Contacts between the two chains:
Residue K574 in the first protein interacts with residue V13 in the second protein (closest heavy-atom distance 3.4 Å).
Residue K574 in the first protein is in contact with residue V12 in the second protein (closest heavy-atom distance 4.8 Å).
Residue A617 in the first protein interacts with residue V14 in the second protein (closest heavy-atom distance 4.4 Å).
Residue N315 in the first protein contacts residue V8 in the second protein (closest heavy-atom distance 4.9 Å).
Residue Y575 in the first protein is in contact with residue V14 in the second protein (closest heavy-atom distance 4.1 Å).
Residue K316 in the first protein contacts residue V3 in the second protein (closest heavy-atom distance 4.2 Å).
Residue Y575 in the first protein is in contact with residue V11 in the second protein (closest heavy-atom distance 4.6 Å).
Residue V576 in the first protein interacts with residue V13 in the second protein (closest heavy-atom distance 4.5 Å).
Residue Y575 in the first protein interacts with residue V12 in the second protein (closest heavy-atom distance 3.7 Å).
Residue V576 in the first protein is in contact with residue V12 in the second protein (closest heavy-atom distance 3.8 Å).
Residue K574 in the first protein contacts residue V14 in the second protein (closest heavy-atom distance 2.7 Å).
Residue G275 in the first protein contacts residue V1 in the second protein (closest heavy-atom distance 3.7 Å).
Residue N573 in the first protein interacts with residue V14 in the second protein (closest heavy-atom distance 5.0 Å).
Residue V576 in the first protein is in contact with residue V14 in the second protein (closest heavy-atom distance 4.2 Å).
Residue S277 in the first protein is in contact with residue V1 in the second protein (closest heavy-atom distance 4.3 Å).
Residue Y575 in the first protein interacts with residue V13 in the second protein (closest heavy-atom distance 3.6 Å).
Residue M318 in the first protein interacts with residue V3 in the second protein (closest heavy-atom distance 4.8 Å).
Residue T276 in the first protein is in contact with residue V1 in the second protein (closest heavy-atom distance 3.7 Å).

Sequence of the first protein:
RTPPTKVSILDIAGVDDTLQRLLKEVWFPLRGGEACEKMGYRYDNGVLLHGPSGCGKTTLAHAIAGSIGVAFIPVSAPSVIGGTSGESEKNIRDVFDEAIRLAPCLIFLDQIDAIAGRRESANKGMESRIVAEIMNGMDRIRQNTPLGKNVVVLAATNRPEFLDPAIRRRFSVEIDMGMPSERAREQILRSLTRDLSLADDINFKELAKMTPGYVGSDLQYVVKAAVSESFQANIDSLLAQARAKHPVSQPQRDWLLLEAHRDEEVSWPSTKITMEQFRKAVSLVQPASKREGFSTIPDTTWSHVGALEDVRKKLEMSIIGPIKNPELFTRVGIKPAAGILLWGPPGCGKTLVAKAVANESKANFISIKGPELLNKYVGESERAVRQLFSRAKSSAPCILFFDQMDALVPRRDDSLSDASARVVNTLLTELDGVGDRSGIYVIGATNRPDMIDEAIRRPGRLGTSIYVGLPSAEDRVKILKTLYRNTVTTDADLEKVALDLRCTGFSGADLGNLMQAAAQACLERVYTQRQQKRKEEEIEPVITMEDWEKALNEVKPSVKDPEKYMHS

These two protein chains interact to form a complex.

Sequence of the second protein:
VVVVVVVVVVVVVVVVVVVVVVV